Sequence of chain B:
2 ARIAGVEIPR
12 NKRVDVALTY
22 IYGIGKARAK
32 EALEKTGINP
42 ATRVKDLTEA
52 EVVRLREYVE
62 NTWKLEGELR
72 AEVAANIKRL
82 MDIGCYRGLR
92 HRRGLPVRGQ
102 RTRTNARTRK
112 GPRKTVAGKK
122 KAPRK

Residue-level contacts at the interface:
Residue T63 in chain B interacts with residue V35 in chain A (closest heavy-atom distance 4.4 Å).
Residue R57 in chain B contacts residue E23 in chain A (closest heavy-atom distance 3.8 Å).
Residue K65 in chain B interacts with residue V35 in chain A (closest heavy-atom distance 4.0 Å).
Residue W64 in chain B contacts residue V35 in chain A (closest heavy-atom distance 3.1 Å).
Residue R57 in chain B interacts with residue I22 in chain A (closest heavy-atom distance 4.7 Å).
Residue E73 in chain B is in contact with residue C39 in chain A (closest heavy-atom distance 4.8 Å).
Residue N62 in chain B contacts residue V35 in chain A (closest heavy-atom distance 4.5 Å).
Residue R57 in chain B contacts residue V21 in chain A (closest heavy-atom distance 3.4 Å).

Sequence of chain A:
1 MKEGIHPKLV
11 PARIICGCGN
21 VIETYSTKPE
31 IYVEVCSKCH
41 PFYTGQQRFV

This data describes a binding interaction between two proteins.